Sequence of protein 1:
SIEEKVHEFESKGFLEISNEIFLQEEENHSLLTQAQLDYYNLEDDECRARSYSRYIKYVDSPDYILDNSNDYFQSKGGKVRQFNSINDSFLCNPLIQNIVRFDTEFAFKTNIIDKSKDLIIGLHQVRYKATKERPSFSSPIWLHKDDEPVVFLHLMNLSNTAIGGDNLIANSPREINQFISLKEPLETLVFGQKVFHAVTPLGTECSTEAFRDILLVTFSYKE

These two protein chains interact to form a complex.

Sequence of protein 2:
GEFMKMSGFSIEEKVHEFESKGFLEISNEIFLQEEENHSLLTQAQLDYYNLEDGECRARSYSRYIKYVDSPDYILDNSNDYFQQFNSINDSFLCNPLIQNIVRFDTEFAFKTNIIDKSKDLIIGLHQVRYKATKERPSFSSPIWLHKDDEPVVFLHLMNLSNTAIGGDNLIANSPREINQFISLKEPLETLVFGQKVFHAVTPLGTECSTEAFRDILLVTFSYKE

Contacts between the two chains:
Residue N203 in protein 2 contacts residue E159 in protein 1 (closest heavy-atom distance 3.7 Å).
Residue I167 in protein 2 contacts residue W168 in protein 1 (closest heavy-atom distance 3.7 Å).
Residue F163 in protein 2 is in contact with residue I202 in protein 1 (closest heavy-atom distance 3.1 Å).
Residue F205 in protein 2 interacts with residue G229 in protein 1 (closest heavy-atom distance 3.9 Å).
Residue N203 in protein 2 is in contact with residue P161 in protein 1 (closest heavy-atom distance 3.3 Å).
Residue E159 in protein 2 interacts with residue N203 in protein 1 (closest heavy-atom distance 4.0 Å).
Residue I167 in protein 2 interacts with residue E201 in protein 1 (closest heavy-atom distance 3.7 Å).
Residue P227 in protein 2 contacts residue I202 in protein 1 (closest heavy-atom distance 3.9 Å).
Residue I167 in protein 2 interacts with residue R200 in protein 1 (closest heavy-atom distance 3.8 Å).
Residue W168 in protein 2 contacts residue I167 in protein 1 (closest heavy-atom distance 3.7 Å).
Residue D192 in protein 2 contacts residue G190 in protein 1 (closest heavy-atom distance 4.3 Å).
Residue P161 in protein 2 interacts with residue N203 in protein 1 (closest heavy-atom distance 3.5 Å).
Residue W168 in protein 2 is in contact with residue W168 in protein 1 (closest heavy-atom distance 3.4 Å).
Residue F205 in protein 2 interacts with residue L228 in protein 1 (closest heavy-atom distance 4.2 Å).
Residue I206 in protein 2 is in contact with residue E231 in protein 1 (closest heavy-atom distance 3.9 Å).
Residue P161 in protein 2 interacts with residue Q204 in protein 1 (closest heavy-atom distance 3.6 Å).
Residue F205 in protein 2 is in contact with residue E231 in protein 1 (closest heavy-atom distance 4.4 Å).
Residue I202 in protein 2 interacts with residue P227 in protein 1 (closest heavy-atom distance 4.0 Å).
Residue I167 in protein 2 is in contact with residue P199 in protein 1 (closest heavy-atom distance 4.0 Å).
Residue S207 in protein 2 contacts residue I189 in protein 1 (closest heavy-atom distance 4.4 Å).
Residue P161 in protein 2 interacts with residue F205 in protein 1 (closest heavy-atom distance 3.8 Å).
Residue I189 in protein 2 is in contact with residue F205 in protein 1 (closest heavy-atom distance 3.5 Å).
Residue P161 in protein 2 is in contact with residue I202 in protein 1 (closest heavy-atom distance 4.0 Å).
Residue E231 in protein 2 interacts with residue F205 in protein 1 (closest heavy-atom distance 3.6 Å).
Residue F205 in protein 2 contacts residue P161 in protein 1 (closest heavy-atom distance 4.0 Å).
Residue E231 in protein 2 is in contact with residue I206 in protein 1 (closest heavy-atom distance 3.7 Å).
Residue D192 in protein 2 interacts with residue D192 in protein 1 (closest heavy-atom distance 4.5 Å).
Residue I202 in protein 2 interacts with residue F163 in protein 1 (closest heavy-atom distance 3.4 Å).
Residue E159 in protein 2 contacts residue Q204 in protein 1 (closest heavy-atom distance 4.0 Å).
Residue F163 in protein 2 contacts residue E201 in protein 1 (closest heavy-atom distance 3.3 Å).
Residue G190 in protein 2 is in contact with residue F205 in protein 1 (closest heavy-atom distance 4.1 Å).
Residue F163 in protein 2 contacts residue R200 in protein 1 (closest heavy-atom distance 4.2 Å).
Residue I167 in protein 2 interacts with residue I202 in protein 1 (closest heavy-atom distance 4.0 Å).
Residue Q204 in protein 2 contacts residue E159 in protein 1 (closest heavy-atom distance 4.1 Å).
Residue F205 in protein 2 contacts residue G190 in protein 1 (closest heavy-atom distance 4.1 Å).
Residue I189 in protein 2 contacts residue S207 in protein 1 (closest heavy-atom distance 4.2 Å).
Residue I189 in protein 2 is in contact with residue D192 in protein 1 (closest heavy-atom distance 3.9 Å).
Residue E201 in protein 2 contacts residue I167 in protein 1 (closest heavy-atom distance 4.1 Å).
Residue D192 in protein 2 contacts residue I189 in protein 1 (closest heavy-atom distance 3.8 Å).
Residue T226 in protein 2 is in contact with residue T226 in protein 1 (closest heavy-atom distance 3.9 Å).
Residue I202 in protein 2 interacts with residue P161 in protein 1 (closest heavy-atom distance 3.6 Å).
Residue R200 in protein 2 contacts residue F163 in protein 1 (closest heavy-atom distance 3.3 Å).
Residue S207 in protein 2 contacts residue E231 in protein 1 (closest heavy-atom distance 3.0 Å).
Residue P227 in protein 2 is in contact with residue F205 in protein 1 (closest heavy-atom distance 3.4 Å).
Residue F205 in protein 2 interacts with residue T226 in protein 1 (closest heavy-atom distance 4.4 Å).
Residue G190 in protein 2 contacts residue D192 in protein 1 (closest heavy-atom distance 4.2 Å).
Residue E231 in protein 2 interacts with residue S207 in protein 1 (closest heavy-atom distance 3.2 Å).
Residue P199 in protein 2 interacts with residue I167 in protein 1 (closest heavy-atom distance 3.7 Å).
Residue I202 in protein 2 is in contact with residue I167 in protein 1 (closest heavy-atom distance 3.4 Å).
Residue G229 in protein 2 interacts with residue F205 in protein 1 (closest heavy-atom distance 3.8 Å).
Residue Q204 in protein 2 interacts with residue K158 in protein 1 (closest heavy-atom distance 3.5 Å).
Residue R200 in protein 2 contacts residue I167 in protein 1 (closest heavy-atom distance 4.2 Å).
Residue Q204 in protein 2 contacts residue P161 in protein 1 (closest heavy-atom distance 3.8 Å).
Residue L228 in protein 2 contacts residue F205 in protein 1 (closest heavy-atom distance 4.3 Å).
Residue F205 in protein 2 contacts residue I189 in protein 1 (closest heavy-atom distance 3.5 Å).
Residue F205 in protein 2 contacts residue P227 in protein 1 (closest heavy-atom distance 3.1 Å).
Residue K158 in protein 2 is in contact with residue Q204 in protein 1 (closest heavy-atom distance 3.3 Å).
Residue P227 in protein 2 is in contact with residue L194 in protein 1 (closest heavy-atom distance 3.8 Å).
Residue L194 in protein 2 contacts residue P227 in protein 1 (closest heavy-atom distance 4.0 Å).
Residue E201 in protein 2 is in contact with residue F163 in protein 1 (closest heavy-atom distance 3.4 Å).